The following describes two proteins that form a bound complex.

Sequence of chain A:
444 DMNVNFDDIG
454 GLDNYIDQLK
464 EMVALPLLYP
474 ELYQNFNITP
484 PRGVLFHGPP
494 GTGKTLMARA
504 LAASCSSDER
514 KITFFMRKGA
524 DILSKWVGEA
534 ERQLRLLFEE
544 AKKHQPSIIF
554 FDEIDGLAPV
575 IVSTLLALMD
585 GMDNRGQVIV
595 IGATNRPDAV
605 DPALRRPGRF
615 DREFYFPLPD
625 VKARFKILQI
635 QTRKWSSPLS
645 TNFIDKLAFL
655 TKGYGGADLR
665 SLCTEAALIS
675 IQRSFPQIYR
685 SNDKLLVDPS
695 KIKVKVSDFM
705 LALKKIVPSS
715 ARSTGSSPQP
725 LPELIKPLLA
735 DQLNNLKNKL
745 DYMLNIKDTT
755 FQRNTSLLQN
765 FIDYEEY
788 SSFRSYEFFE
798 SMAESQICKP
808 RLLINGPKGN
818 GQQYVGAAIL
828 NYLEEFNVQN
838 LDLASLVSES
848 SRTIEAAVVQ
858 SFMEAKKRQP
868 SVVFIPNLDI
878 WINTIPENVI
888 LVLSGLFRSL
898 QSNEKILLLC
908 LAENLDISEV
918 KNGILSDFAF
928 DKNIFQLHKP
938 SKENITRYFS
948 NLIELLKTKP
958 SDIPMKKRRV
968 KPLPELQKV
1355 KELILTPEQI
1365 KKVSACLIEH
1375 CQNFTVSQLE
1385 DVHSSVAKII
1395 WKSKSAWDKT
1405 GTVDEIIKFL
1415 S

Contacts between the two chains:
Residue W529 in chain A contacts residue Q1132 in chain B (closest heavy-atom distance 4.7 Å).
Residue V530 in chain A contacts residue K1099 in chain B (closest heavy-atom distance 4.5 Å).
Residue V530 in chain A interacts with residue L1102 in chain B (closest heavy-atom distance 3.9 Å).
Residue R538 in chain A contacts residue K1148 in chain B (closest heavy-atom distance 4.3 Å).
Residue W529 in chain A interacts with residue E1106 in chain B (closest heavy-atom distance 2.7 Å).
Residue E532 in chain A interacts with residue K1099 in chain B (closest heavy-atom distance 4.1 Å).
Residue W529 in chain A interacts with residue K1099 in chain B (closest heavy-atom distance 4.8 Å).
Residue W529 in chain A contacts residue F1128 in chain B (closest heavy-atom distance 4.5 Å).
Residue V530 in chain A contacts residue E1136 in chain B (closest heavy-atom distance 4.6 Å).
Residue R535 in chain A is in contact with residue K1148 in chain B (closest heavy-atom distance 3.3 Å).
Residue G531 in chain A interacts with residue L1102 in chain B (closest heavy-atom distance 4.9 Å).
Residue G531 in chain A is in contact with residue K1099 in chain B (closest heavy-atom distance 3.3 Å).

Sequence of chain B:
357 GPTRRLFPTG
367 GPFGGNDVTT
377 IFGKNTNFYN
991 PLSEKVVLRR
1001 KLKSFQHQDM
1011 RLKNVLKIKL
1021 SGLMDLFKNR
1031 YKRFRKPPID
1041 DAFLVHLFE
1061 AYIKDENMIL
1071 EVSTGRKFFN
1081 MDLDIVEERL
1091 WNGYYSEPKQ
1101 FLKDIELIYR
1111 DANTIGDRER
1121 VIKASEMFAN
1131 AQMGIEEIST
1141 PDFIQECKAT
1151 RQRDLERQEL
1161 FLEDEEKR